Sequence of protein 1:
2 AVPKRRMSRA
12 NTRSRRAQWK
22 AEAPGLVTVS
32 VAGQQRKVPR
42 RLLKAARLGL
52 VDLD

Sequence of protein 2:
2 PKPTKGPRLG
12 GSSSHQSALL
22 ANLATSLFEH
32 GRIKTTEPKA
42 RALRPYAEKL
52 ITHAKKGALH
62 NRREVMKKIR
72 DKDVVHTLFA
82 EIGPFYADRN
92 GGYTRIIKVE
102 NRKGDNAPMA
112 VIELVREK

Interface contacts:
Residue E101 in protein 2 interacts with residue L43 in protein 1 (closest heavy-atom distance 3.6 Å).
Residue K99 in protein 2 interacts with residue L43 in protein 1 (closest heavy-atom distance 3.7 Å).
Residue V100 in protein 2 is in contact with residue A46 in protein 1 (closest heavy-atom distance 3.6 Å).
Residue M110 in protein 2 is in contact with residue R42 in protein 1 (closest heavy-atom distance 4.0 Å).
Residue E38 in protein 2 contacts residue R42 in protein 1 (closest heavy-atom distance 3.4 Å).
Residue I98 in protein 2 interacts with residue K45 in protein 1 (closest heavy-atom distance 4.3 Å).
Residue V100 in protein 2 contacts residue L43 in protein 1 (closest heavy-atom distance 3.3 Å).
Residue K99 in protein 2 contacts residue R42 in protein 1 (closest heavy-atom distance 3.8 Å).
Residue V100 in protein 2 is in contact with residue L51 in protein 1 (closest heavy-atom distance 3.9 Å).
Residue I98 in protein 2 interacts with residue L49 in protein 1 (closest heavy-atom distance 3.8 Å).
Residue N102 in protein 2 is in contact with residue R42 in protein 1 (closest heavy-atom distance 3.2 Å).
Residue V100 in protein 2 contacts residue R42 in protein 1 (closest heavy-atom distance 3.8 Å).
Residue I98 in protein 2 contacts residue L51 in protein 1 (closest heavy-atom distance 4.3 Å).
Residue V100 in protein 2 contacts residue V52 in protein 1 (closest heavy-atom distance 4.2 Å).
Residue P109 in protein 2 contacts residue R42 in protein 1 (closest heavy-atom distance 3.4 Å).
Residue E101 in protein 2 contacts residue V52 in protein 1 (closest heavy-atom distance 4.5 Å).
Residue V112 in protein 2 interacts with residue L51 in protein 1 (closest heavy-atom distance 4.4 Å).
Residue E114 in protein 2 interacts with residue L51 in protein 1 (closest heavy-atom distance 4.5 Å).
Residue R33 in protein 2 interacts with residue L51 in protein 1 (closest heavy-atom distance 3.6 Å).
Residue K99 in protein 2 is in contact with residue A46 in protein 1 (closest heavy-atom distance 3.1 Å).
Residue R96 in protein 2 is in contact with residue K45 in protein 1 (closest heavy-atom distance 4.8 Å).
Residue I98 in protein 2 contacts residue A46 in protein 1 (closest heavy-atom distance 3.6 Å).

This data describes a binding interaction between two proteins.